Residue-level contacts at the interface:
Residue L128 in protein 1 contacts residue R12 in protein 2 (closest heavy-atom distance 4.8 Å).
Residue A254 in protein 1 contacts residue R4 in protein 2 (closest heavy-atom distance 3.0 Å).
Residue P236 in protein 1 contacts residue F9 in protein 2 (closest heavy-atom distance 3.7 Å).
Residue S48 in protein 1 interacts with residue V6 in protein 2 (closest heavy-atom distance 4.4 Å).
Residue I257 in protein 1 interacts with residue R4 in protein 2 (closest heavy-atom distance 3.2 Å).
Residue P255 in protein 1 interacts with residue R4 in protein 2 (closest heavy-atom distance 3.3 Å).
Residue H46 in protein 1 contacts residue V6 in protein 2 (closest heavy-atom distance 3.1 Å).
Residue L128 in protein 1 is in contact with residue V6 in protein 2 (closest heavy-atom distance 4.2 Å).
Residue P255 in protein 1 contacts residue Q3 in protein 2 (closest heavy-atom distance 3.1 Å).
Residue L128 in protein 1 contacts residue F10 in protein 2 (closest heavy-atom distance 3.8 Å).
Residue I130 in protein 1 contacts residue F10 in protein 2 (closest heavy-atom distance 4.0 Å).
Residue L128 in protein 1 interacts with residue A11 in protein 2 (closest heavy-atom distance 3.0 Å).
Residue G129 in protein 1 interacts with residue R12 in protein 2 (closest heavy-atom distance 4.7 Å).
Residue L253 in protein 1 contacts residue Q3 in protein 2 (closest heavy-atom distance 4.6 Å).
Residue V47 in protein 1 interacts with residue R4 in protein 2 (closest heavy-atom distance 4.6 Å).
Residue M42 in protein 1 interacts with residue V6 in protein 2 (closest heavy-atom distance 3.4 Å).
Residue D234 in protein 1 contacts residue R4 in protein 2 (closest heavy-atom distance 4.0 Å).
Residue Y252 in protein 1 interacts with residue V6 in protein 2 (closest heavy-atom distance 4.6 Å).
Residue P236 in protein 1 is in contact with residue V6 in protein 2 (closest heavy-atom distance 4.2 Å).
Residue E126 in protein 1 interacts with residue R12 in protein 2 (closest heavy-atom distance 2.6 Å).
Residue G129 in protein 1 contacts residue A11 in protein 2 (closest heavy-atom distance 2.6 Å).
Residue I257 in protein 1 interacts with residue Q3 in protein 2 (closest heavy-atom distance 4.4 Å).
Residue V47 in protein 1 interacts with residue Q3 in protein 2 (closest heavy-atom distance 3.5 Å).
Residue P255 in protein 1 is in contact with residue F9 in protein 2 (closest heavy-atom distance 4.2 Å).
Residue M42 in protein 1 contacts residue T7 in protein 2 (closest heavy-atom distance 4.3 Å).
Residue Q133 in protein 1 is in contact with residue F10 in protein 2 (closest heavy-atom distance 4.5 Å).
Residue H46 in protein 1 contacts residue T7 in protein 2 (closest heavy-atom distance 3.1 Å).
Residue L49 in protein 1 contacts residue V6 in protein 2 (closest heavy-atom distance 4.2 Å).
Residue P131 in protein 1 interacts with residue F10 in protein 2 (closest heavy-atom distance 3.9 Å).
Residue Y252 in protein 1 interacts with residue F10 in protein 2 (closest heavy-atom distance 4.2 Å).
Residue A254 in protein 1 interacts with residue F9 in protein 2 (closest heavy-atom distance 4.3 Å).
Residue H46 in protein 1 interacts with residue R5 in protein 2 (closest heavy-atom distance 3.0 Å).
Residue K256 in protein 1 interacts with residue Q3 in protein 2 (closest heavy-atom distance 3.7 Å).
Residue A254 in protein 1 contacts residue R5 in protein 2 (closest heavy-atom distance 3.8 Å).
Residue V47 in protein 1 interacts with residue V6 in protein 2 (closest heavy-atom distance 4.1 Å).
Residue E126 in protein 1 interacts with residue A11 in protein 2 (closest heavy-atom distance 4.0 Å).
Residue K256 in protein 1 is in contact with residue R4 in protein 2 (closest heavy-atom distance 4.4 Å).
Residue A210 in protein 1 contacts residue Q3 in protein 2 (closest heavy-atom distance 3.4 Å).
Residue S45 in protein 1 interacts with residue R5 in protein 2 (closest heavy-atom distance 2.5 Å).
Residue Q127 in protein 1 is in contact with residue R12 in protein 2 (closest heavy-atom distance 3.7 Å).
Residue Y213 in protein 1 interacts with residue Q3 in protein 2 (closest heavy-atom distance 4.5 Å).
Residue V235 in protein 1 contacts residue F9 in protein 2 (closest heavy-atom distance 3.5 Å).
Residue L128 in protein 1 is in contact with residue T7 in protein 2 (closest heavy-atom distance 4.8 Å).
Residue L49 in protein 1 interacts with residue F10 in protein 2 (closest heavy-atom distance 4.6 Å).
Residue A254 in protein 1 interacts with residue V6 in protein 2 (closest heavy-atom distance 4.0 Å).
Residue Q127 in protein 1 interacts with residue A11 in protein 2 (closest heavy-atom distance 4.0 Å).
Residue G129 in protein 1 interacts with residue F10 in protein 2 (closest heavy-atom distance 4.2 Å).
Residue P236 in protein 1 is in contact with residue F10 in protein 2 (closest heavy-atom distance 3.8 Å).
Residue V47 in protein 1 interacts with residue R5 in protein 2 (closest heavy-atom distance 4.4 Å).
Residue D234 in protein 1 is in contact with residue F9 in protein 2 (closest heavy-atom distance 3.2 Å).
Residue A254 in protein 1 is in contact with residue Q3 in protein 2 (closest heavy-atom distance 2.7 Å).

Sequence of protein 2:
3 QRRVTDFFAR

The following describes two proteins that form a bound complex.

Sequence of protein 1:
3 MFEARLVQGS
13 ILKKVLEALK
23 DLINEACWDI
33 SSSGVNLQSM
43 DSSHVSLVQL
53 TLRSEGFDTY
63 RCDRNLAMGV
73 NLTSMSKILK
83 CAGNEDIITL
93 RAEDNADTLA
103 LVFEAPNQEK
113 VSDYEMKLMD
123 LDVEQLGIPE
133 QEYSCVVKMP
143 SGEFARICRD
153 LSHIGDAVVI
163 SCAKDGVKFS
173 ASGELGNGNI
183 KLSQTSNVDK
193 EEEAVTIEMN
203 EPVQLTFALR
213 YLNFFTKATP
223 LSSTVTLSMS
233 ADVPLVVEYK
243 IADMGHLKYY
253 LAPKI